Interface contacts:
Residue L127 in the second protein interacts with residue L27 in the first protein (closest heavy-atom distance 3.6 Å).
Residue E410 in the second protein contacts residue Q69 in the first protein (closest heavy-atom distance 3.6 Å).
Residue V34 in the second protein is in contact with residue Q35 in the first protein (closest heavy-atom distance 3.5 Å).
Residue R426 in the second protein contacts residue E142 in the first protein (closest heavy-atom distance 3.1 Å).
Residue L57 in the second protein contacts residue T36 in the first protein (closest heavy-atom distance 3.7 Å).
Residue K30 in the second protein contacts residue S37 in the first protein (closest heavy-atom distance 3.6 Å).
Residue L52 in the second protein interacts with residue Q35 in the first protein (closest heavy-atom distance 3.3 Å).
Residue E60 in the second protein interacts with residue H63 in the first protein (closest heavy-atom distance 3.5 Å).
Residue M424 in the second protein contacts residue T149 in the first protein (closest heavy-atom distance 3.5 Å).
Residue W460 in the second protein contacts residue S151 in the first protein (closest heavy-atom distance 3.9 Å).
Residue Q419 in the second protein contacts residue H63 in the first protein (closest heavy-atom distance 3.3 Å).
Residue Q414 in the second protein interacts with residue L66 in the first protein (closest heavy-atom distance 3.2 Å).
Residue P48 in the second protein interacts with residue Q35 in the first protein (closest heavy-atom distance 3.4 Å).
Residue V49 in the second protein interacts with residue Q35 in the first protein (closest heavy-atom distance 3.7 Å).
Residue D423 in the second protein is in contact with residue E99 in the first protein (closest heavy-atom distance 3.9 Å).
Residue R426 in the second protein contacts residue V94 in the first protein (closest heavy-atom distance 3.9 Å).
Residue A123 in the second protein is in contact with residue F23 in the first protein (closest heavy-atom distance 3.7 Å).
Residue K30 in the second protein contacts residue I38 in the first protein (closest heavy-atom distance 2.8 Å).
Residue R421 in the second protein contacts residue D96 in the first protein (closest heavy-atom distance 3.7 Å).
Residue A123 in the second protein contacts residue S42 in the first protein (closest heavy-atom distance 3.0 Å).
Residue Q417 in the second protein interacts with residue S65 in the first protein (closest heavy-atom distance 3.6 Å).
Residue L124 in the second protein is in contact with residue L27 in the first protein (closest heavy-atom distance 3.6 Å).
Residue Q414 in the second protein interacts with residue S65 in the first protein (closest heavy-atom distance 3.1 Å).
Residue L425 in the second protein interacts with residue T149 in the first protein (closest heavy-atom distance 3.5 Å).
Residue G32 in the second protein is in contact with residue T34 in the first protein (closest heavy-atom distance 3.4 Å).
Residue V34 in the second protein contacts residue D33 in the first protein (closest heavy-atom distance 3.3 Å).
Residue L127 in the second protein is in contact with residue V24 in the first protein (closest heavy-atom distance 3.5 Å).
Residue L124 in the second protein interacts with residue T44 in the first protein (closest heavy-atom distance 3.8 Å).
Residue K648 in the second protein is in contact with residue E72 in the first protein (closest heavy-atom distance 2.7 Å).
Residue E60 in the second protein is in contact with residue S65 in the first protein (closest heavy-atom distance 3.1 Å).
Residue V56 in the second protein is in contact with residue I38 in the first protein (closest heavy-atom distance 3.5 Å).
Residue Q121 in the second protein contacts residue S42 in the first protein (closest heavy-atom distance 3.0 Å).
Residue G32 in the second protein interacts with residue S37 in the first protein (closest heavy-atom distance 3.5 Å).
Residue L127 in the second protein is in contact with residue R32 in the first protein (closest heavy-atom distance 3.2 Å).
Residue S122 in the second protein is in contact with residue A43 in the first protein (closest heavy-atom distance 3.8 Å).
Residue G32 in the second protein is in contact with residue Q35 in the first protein (closest heavy-atom distance 2.9 Å).
Residue A123 in the second protein interacts with residue S41 in the first protein (closest heavy-atom distance 3.8 Å).
Residue R426 in the second protein contacts residue L146 in the first protein (closest heavy-atom distance 2.9 Å).
Residue V422 in the second protein is in contact with residue E99 in the first protein (closest heavy-atom distance 3.2 Å).
Residue G31 in the second protein interacts with residue S37 in the first protein (closest heavy-atom distance 2.4 Å).
Residue Q419 in the second protein contacts residue E64 in the first protein (closest heavy-atom distance 2.6 Å).
Residue R421 in the second protein contacts residue R67 in the first protein (closest heavy-atom distance 3.8 Å).
Residue L124 in the second protein is in contact with residue A43 in the first protein (closest heavy-atom distance 3.7 Å).
Residue R426 in the second protein is in contact with residue T149 in the first protein (closest heavy-atom distance 3.7 Å).
Residue E83 in the second protein contacts residue T39 in the first protein (closest heavy-atom distance 3.1 Å).
Residue R426 in the second protein interacts with residue K95 in the first protein (closest heavy-atom distance 3.2 Å).
Residue L57 in the second protein is in contact with residue H63 in the first protein (closest heavy-atom distance 3.4 Å).
Residue L52 in the second protein is in contact with residue T36 in the first protein (closest heavy-atom distance 3.1 Å).
Residue G31 in the second protein contacts residue T39 in the first protein (closest heavy-atom distance 3.6 Å).
Residue R421 in the second protein contacts residue E99 in the first protein (closest heavy-atom distance 3.2 Å).
Residue G32 in the second protein interacts with residue T36 in the first protein (closest heavy-atom distance 3.7 Å).
Residue E60 in the second protein contacts residue L66 in the first protein (closest heavy-atom distance 3.1 Å).
Residue S122 in the second protein is in contact with residue S42 in the first protein (closest heavy-atom distance 3.4 Å).
Residue K30 in the second protein contacts residue T39 in the first protein (closest heavy-atom distance 3.0 Å).
Residue E60 in the second protein contacts residue I38 in the first protein (closest heavy-atom distance 3.2 Å).
Residue R426 in the second protein is in contact with residue T145 in the first protein (closest heavy-atom distance 3.6 Å).
Residue D430 in the second protein is in contact with residue K95 in the first protein (closest heavy-atom distance 3.1 Å).
Residue R421 in the second protein interacts with residue Q103 in the first protein (closest heavy-atom distance 3.5 Å).
Residue D423 in the second protein interacts with residue T149 in the first protein (closest heavy-atom distance 2.8 Å).
Residue S644 in the second protein interacts with residue S151 in the first protein (closest heavy-atom distance 3.8 Å).

These two protein chains interact to form a complex.

Sequence of the second protein:
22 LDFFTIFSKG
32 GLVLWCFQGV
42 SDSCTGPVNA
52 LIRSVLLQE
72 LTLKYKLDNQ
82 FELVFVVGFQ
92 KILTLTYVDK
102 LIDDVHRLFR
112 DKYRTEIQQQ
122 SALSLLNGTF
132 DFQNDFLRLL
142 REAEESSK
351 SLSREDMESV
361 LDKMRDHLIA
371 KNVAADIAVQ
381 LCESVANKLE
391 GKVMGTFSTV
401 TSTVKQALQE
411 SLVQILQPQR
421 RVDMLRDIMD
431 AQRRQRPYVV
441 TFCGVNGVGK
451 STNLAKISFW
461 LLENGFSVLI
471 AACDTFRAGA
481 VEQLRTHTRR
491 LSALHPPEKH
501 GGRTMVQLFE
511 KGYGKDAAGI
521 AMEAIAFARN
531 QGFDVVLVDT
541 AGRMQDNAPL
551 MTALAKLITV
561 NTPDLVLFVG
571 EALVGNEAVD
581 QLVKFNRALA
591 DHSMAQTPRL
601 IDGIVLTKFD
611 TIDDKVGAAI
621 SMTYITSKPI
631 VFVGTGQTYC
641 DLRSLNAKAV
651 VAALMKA

Sequence of the first protein:
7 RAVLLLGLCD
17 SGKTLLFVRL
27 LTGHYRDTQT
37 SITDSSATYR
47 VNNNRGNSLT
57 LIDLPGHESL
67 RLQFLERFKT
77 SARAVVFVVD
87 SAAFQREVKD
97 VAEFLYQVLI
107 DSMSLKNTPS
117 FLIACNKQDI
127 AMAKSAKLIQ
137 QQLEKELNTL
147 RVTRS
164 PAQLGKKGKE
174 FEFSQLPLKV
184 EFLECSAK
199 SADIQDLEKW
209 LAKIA